Sequence of protein 2:
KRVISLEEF

Contacts between the two chains:
Residue L140 in protein 1 interacts with residue F10 in protein 2 (closest heavy-atom distance 4.4 Å).
Residue R57 in protein 1 interacts with residue L7 in protein 2 (closest heavy-atom distance 3.1 Å).
Residue R258 in protein 1 is in contact with residue K2 in protein 2 (closest heavy-atom distance 3.6 Å).
Residue V259 in protein 1 is in contact with residue R3 in protein 2 (closest heavy-atom distance 2.6 Å).
Residue P257 in protein 1 contacts residue I5 in protein 2 (closest heavy-atom distance 3.8 Å).
Residue M53 in protein 1 interacts with residue E8 in protein 2 (closest heavy-atom distance 3.5 Å).
Residue V58 in protein 1 interacts with residue V4 in protein 2 (closest heavy-atom distance 4.1 Å).
Residue L60 in protein 1 is in contact with residue L7 in protein 2 (closest heavy-atom distance 3.7 Å).
Residue P238 in protein 1 contacts residue F10 in protein 2 (closest heavy-atom distance 3.2 Å).
Residue P238 in protein 1 is in contact with residue L7 in protein 2 (closest heavy-atom distance 4.2 Å).
Residue V58 in protein 1 is in contact with residue L7 in protein 2 (closest heavy-atom distance 3.4 Å).
Residue V259 in protein 1 interacts with residue V4 in protein 2 (closest heavy-atom distance 4.6 Å).
Residue P257 in protein 1 interacts with residue F10 in protein 2 (closest heavy-atom distance 4.2 Å).
Residue M237 in protein 1 interacts with residue F10 in protein 2 (closest heavy-atom distance 3.7 Å).
Residue P257 in protein 1 interacts with residue R3 in protein 2 (closest heavy-atom distance 4.2 Å).
Residue R57 in protein 1 is in contact with residue S6 in protein 2 (closest heavy-atom distance 3.2 Å).
Residue V58 in protein 1 interacts with residue S6 in protein 2 (closest heavy-atom distance 4.8 Å).
Residue R57 in protein 1 is in contact with residue E8 in protein 2 (closest heavy-atom distance 3.4 Å).
Residue V59 in protein 1 interacts with residue L7 in protein 2 (closest heavy-atom distance 3.6 Å).
Residue R258 in protein 1 is in contact with residue R3 in protein 2 (closest heavy-atom distance 3.5 Å).
Residue E236 in protein 1 is in contact with residue F10 in protein 2 (closest heavy-atom distance 4.1 Å).
Residue A256 in protein 1 is in contact with residue S6 in protein 2 (closest heavy-atom distance 4.0 Å).
Residue A256 in protein 1 interacts with residue L7 in protein 2 (closest heavy-atom distance 3.7 Å).
Residue V259 in protein 1 interacts with residue I5 in protein 2 (closest heavy-atom distance 3.9 Å).
Residue V58 in protein 1 interacts with residue I5 in protein 2 (closest heavy-atom distance 3.4 Å).
Residue V259 in protein 1 interacts with residue K2 in protein 2 (closest heavy-atom distance 2.5 Å).
Residue A256 in protein 1 is in contact with residue I5 in protein 2 (closest heavy-atom distance 4.1 Å).
Residue M53 in protein 1 is in contact with residue L7 in protein 2 (closest heavy-atom distance 4.2 Å).
Residue R258 in protein 1 contacts residue V4 in protein 2 (closest heavy-atom distance 3.8 Å).
Residue L255 in protein 1 is in contact with residue L7 in protein 2 (closest heavy-atom distance 4.3 Å).
Residue P257 in protein 1 interacts with residue V4 in protein 2 (closest heavy-atom distance 4.3 Å).
Residue L254 in protein 1 contacts residue L7 in protein 2 (closest heavy-atom distance 3.8 Å).
Residue S56 in protein 1 is in contact with residue S6 in protein 2 (closest heavy-atom distance 4.2 Å).

Sequence of protein 1:
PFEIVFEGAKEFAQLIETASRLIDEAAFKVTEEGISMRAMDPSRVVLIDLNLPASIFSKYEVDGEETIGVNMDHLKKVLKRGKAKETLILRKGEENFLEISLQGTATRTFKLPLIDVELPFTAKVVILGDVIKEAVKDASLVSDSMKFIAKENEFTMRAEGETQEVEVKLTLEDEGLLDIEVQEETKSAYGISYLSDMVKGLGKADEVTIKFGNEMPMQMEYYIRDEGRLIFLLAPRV

These two protein chains interact to form a complex.